This data describes a binding interaction between two proteins.

Interface contacts:
Residue L44 in the first protein contacts residue Q359 in the second protein (closest heavy-atom distance 3.6 Å).
Residue T10 in the first protein is in contact with residue R347 in the second protein (closest heavy-atom distance 3.0 Å).
Residue D158 in the first protein is in contact with residue D128 in the second protein (closest heavy-atom distance 3.6 Å).
Residue N306 in the first protein contacts residue E350 in the second protein (closest heavy-atom distance 3.1 Å).
Residue F304 in the first protein interacts with residue K303 in the second protein (closest heavy-atom distance 3.6 Å).
Residue N305 in the first protein interacts with residue E350 in the second protein (closest heavy-atom distance 3.1 Å).
Residue P43 in the first protein is in contact with residue Q359 in the second protein (closest heavy-atom distance 2.9 Å).
Residue N306 in the first protein contacts residue N306 in the second protein (closest heavy-atom distance 2.8 Å).
Residue T191 in the first protein contacts residue N194 in the second protein (closest heavy-atom distance 3.2 Å).
Residue D178 in the first protein contacts residue R199 in the second protein (closest heavy-atom distance 2.6 Å).
Residue S262 in the first protein contacts residue A327 in the second protein (closest heavy-atom distance 3.3 Å).
Residue K303 in the first protein is in contact with residue K354 in the second protein (closest heavy-atom distance 3.5 Å).
Residue L45 in the first protein contacts residue Q359 in the second protein (closest heavy-atom distance 3.1 Å).
Residue D108 in the first protein contacts residue R132 in the second protein (closest heavy-atom distance 2.9 Å).
Residue I186 in the first protein is in contact with residue S230 in the second protein (closest heavy-atom distance 3.5 Å).
Residue F304 in the first protein interacts with residue H351 in the second protein (closest heavy-atom distance 3.3 Å).
Residue F304 in the first protein contacts residue G356 in the second protein (closest heavy-atom distance 3.5 Å).
Residue D182 in the first protein is in contact with residue Q141 in the second protein (closest heavy-atom distance 3.5 Å).
Residue D182 in the first protein interacts with residue Y124 in the second protein (closest heavy-atom distance 2.9 Å).
Residue S42 in the first protein contacts residue G358 in the second protein (closest heavy-atom distance 3.4 Å).
Residue F190 in the first protein contacts residue S230 in the second protein (closest heavy-atom distance 3.6 Å).
Residue W179 in the first protein contacts residue R143 in the second protein (closest heavy-atom distance 3.2 Å).
Residue Q263 in the first protein contacts residue A344 in the second protein (closest heavy-atom distance 3.1 Å).
Residue G187 in the first protein contacts residue S230 in the second protein (closest heavy-atom distance 2.5 Å).
Residue D158 in the first protein is in contact with residue R132 in the second protein (closest heavy-atom distance 2.9 Å).
Residue L44 in the first protein contacts residue I138 in the second protein (closest heavy-atom distance 3.6 Å).
Residue D8 in the first protein contacts residue R347 in the second protein (closest heavy-atom distance 2.5 Å).
Residue V106 in the first protein interacts with residue N133 in the second protein (closest heavy-atom distance 3.2 Å).
Residue D182 in the first protein contacts residue S230 in the second protein (closest heavy-atom distance 3.3 Å).
Residue N37 in the first protein is in contact with residue R347 in the second protein (closest heavy-atom distance 3.1 Å).
Residue P43 in the first protein interacts with residue Y139 in the second protein (closest heavy-atom distance 3.5 Å).
Residue F183 in the first protein contacts residue Q141 in the second protein (closest heavy-atom distance 2.9 Å).
Residue F190 in the first protein is in contact with residue R199 in the second protein (closest heavy-atom distance 3.5 Å).
Residue A41 in the first protein contacts residue V357 in the second protein (closest heavy-atom distance 3.3 Å).
Residue T78 in the first protein is in contact with residue N133 in the second protein (closest heavy-atom distance 3.1 Å).
Residue N305 in the first protein is in contact with residue H351 in the second protein (closest heavy-atom distance 3.6 Å).
Residue F185 in the first protein contacts residue S230 in the second protein (closest heavy-atom distance 3.4 Å).
Residue D8 in the first protein is in contact with residue G343 in the second protein (closest heavy-atom distance 3.6 Å).
Residue T78 in the first protein is in contact with residue P135 in the second protein (closest heavy-atom distance 3.4 Å).
Residue S262 in the first protein interacts with residue P328 in the second protein (closest heavy-atom distance 3.3 Å).
Residue P43 in the first protein contacts residue V357 in the second protein (closest heavy-atom distance 3.3 Å).
Residue F183 in the first protein interacts with residue Y125 in the second protein (closest heavy-atom distance 3.5 Å).
Residue L44 in the first protein interacts with residue N136 in the second protein (closest heavy-atom distance 3.1 Å).
Residue D108 in the first protein is in contact with residue N133 in the second protein (closest heavy-atom distance 2.7 Å).
Residue W179 in the first protein interacts with residue Y124 in the second protein (closest heavy-atom distance 3.5 Å).
Residue F304 in the first protein contacts residue G355 in the second protein (closest heavy-atom distance 3.4 Å).
Residue W179 in the first protein contacts residue F145 in the second protein (closest heavy-atom distance 3.5 Å).
Residue S42 in the first protein contacts residue Q359 in the second protein (closest heavy-atom distance 3.0 Å).
Residue N305 in the first protein contacts residue R347 in the second protein (closest heavy-atom distance 3.2 Å).
Residue G107 in the first protein contacts residue N133 in the second protein (closest heavy-atom distance 3.3 Å).
Residue F109 in the first protein contacts residue A129 in the second protein (closest heavy-atom distance 3.6 Å).
Residue D158 in the first protein interacts with residue A129 in the second protein (closest heavy-atom distance 3.4 Å).
Residue P188 in the first protein is in contact with residue Y139 in the second protein (closest heavy-atom distance 3.3 Å).
Residue P40 in the first protein interacts with residue G358 in the second protein (closest heavy-atom distance 3.1 Å).
Residue D182 in the first protein is in contact with residue R143 in the second protein (closest heavy-atom distance 2.7 Å).
Residue D182 in the first protein is in contact with residue R199 in the second protein (closest heavy-atom distance 2.9 Å).
Residue I186 in the first protein interacts with residue Q141 in the second protein (closest heavy-atom distance 3.5 Å).
Residue F304 in the first protein is in contact with residue K354 in the second protein (closest heavy-atom distance 3.5 Å).
Residue P39 in the first protein interacts with residue H351 in the second protein (closest heavy-atom distance 3.4 Å).
Residue T191 in the first protein contacts residue E195 in the second protein (closest heavy-atom distance 3.3 Å).

Sequence of the second protein:
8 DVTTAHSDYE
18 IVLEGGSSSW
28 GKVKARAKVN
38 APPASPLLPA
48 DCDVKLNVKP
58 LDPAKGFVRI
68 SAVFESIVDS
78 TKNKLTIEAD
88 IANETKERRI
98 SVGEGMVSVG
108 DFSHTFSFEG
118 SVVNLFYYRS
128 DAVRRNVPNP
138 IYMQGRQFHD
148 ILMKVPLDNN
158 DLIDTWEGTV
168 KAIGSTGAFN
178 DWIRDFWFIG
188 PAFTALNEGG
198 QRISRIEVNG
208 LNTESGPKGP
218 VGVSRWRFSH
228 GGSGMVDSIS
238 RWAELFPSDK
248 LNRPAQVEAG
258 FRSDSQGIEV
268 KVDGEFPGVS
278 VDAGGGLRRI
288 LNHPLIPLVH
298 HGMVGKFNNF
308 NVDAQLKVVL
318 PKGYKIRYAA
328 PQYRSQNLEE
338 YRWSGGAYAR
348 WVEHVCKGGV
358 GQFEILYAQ

Sequence of the first protein:
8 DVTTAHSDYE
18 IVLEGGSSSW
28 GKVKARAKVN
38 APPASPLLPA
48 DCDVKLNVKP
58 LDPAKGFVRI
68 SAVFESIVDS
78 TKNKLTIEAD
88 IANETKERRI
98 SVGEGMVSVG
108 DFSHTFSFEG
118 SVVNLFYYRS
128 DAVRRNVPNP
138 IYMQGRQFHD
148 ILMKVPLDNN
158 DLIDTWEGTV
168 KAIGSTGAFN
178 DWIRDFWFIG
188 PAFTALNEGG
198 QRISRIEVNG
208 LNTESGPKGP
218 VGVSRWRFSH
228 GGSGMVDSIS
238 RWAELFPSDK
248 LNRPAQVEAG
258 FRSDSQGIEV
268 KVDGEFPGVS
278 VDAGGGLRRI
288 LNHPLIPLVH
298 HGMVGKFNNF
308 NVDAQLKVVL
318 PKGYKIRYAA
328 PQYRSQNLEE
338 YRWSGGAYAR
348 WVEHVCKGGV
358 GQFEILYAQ